Sequence of protein 2:
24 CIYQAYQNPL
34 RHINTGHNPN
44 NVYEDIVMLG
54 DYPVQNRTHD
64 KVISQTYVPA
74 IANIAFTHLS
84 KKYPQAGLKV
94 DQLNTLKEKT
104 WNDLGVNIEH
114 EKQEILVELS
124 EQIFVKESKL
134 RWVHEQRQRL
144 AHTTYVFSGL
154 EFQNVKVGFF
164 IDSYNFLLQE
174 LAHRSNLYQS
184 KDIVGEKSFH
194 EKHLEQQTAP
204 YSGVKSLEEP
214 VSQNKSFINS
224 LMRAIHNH

Sequence of protein 1:
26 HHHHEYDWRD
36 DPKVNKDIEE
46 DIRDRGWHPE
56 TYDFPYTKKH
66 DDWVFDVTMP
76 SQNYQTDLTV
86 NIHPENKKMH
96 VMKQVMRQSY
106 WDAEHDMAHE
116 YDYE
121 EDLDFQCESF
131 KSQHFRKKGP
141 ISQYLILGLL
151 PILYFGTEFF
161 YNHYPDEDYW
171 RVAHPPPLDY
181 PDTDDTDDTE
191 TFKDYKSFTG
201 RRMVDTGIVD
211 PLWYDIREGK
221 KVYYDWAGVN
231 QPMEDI

Interface contacts:
Residue E119 in protein 1 is in contact with residue R34 in protein 2 (closest heavy-atom distance 5.0 Å).
Residue E121 in protein 1 contacts residue R34 in protein 2 (closest heavy-atom distance 4.6 Å).

This data describes a binding interaction between two proteins.